Sequence of protein 2:
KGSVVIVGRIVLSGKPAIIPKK

The following describes two proteins that form a bound complex.

Sequence of protein 1:
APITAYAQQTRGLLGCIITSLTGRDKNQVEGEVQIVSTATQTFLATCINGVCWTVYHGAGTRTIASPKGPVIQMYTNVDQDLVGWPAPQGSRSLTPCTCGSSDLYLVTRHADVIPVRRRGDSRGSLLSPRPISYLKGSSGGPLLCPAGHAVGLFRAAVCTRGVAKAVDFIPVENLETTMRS

Contacts between the two chains:
Residue R22 in protein 1 interacts with residue I7 in protein 2 (closest heavy-atom distance 3.0 Å).
Residue Y17 in protein 1 interacts with residue R10 in protein 2 (closest heavy-atom distance 3.8 Å).
Residue A76 in protein 1 contacts residue S4 in protein 2 (closest heavy-atom distance 3.7 Å).
Residue S48 in protein 1 interacts with residue V6 in protein 2 (closest heavy-atom distance 2.9 Å).
Residue I46 in protein 1 contacts residue V8 in protein 2 (closest heavy-atom distance 2.8 Å).
Residue T74 in protein 1 is in contact with residue V5 in protein 2 (closest heavy-atom distance 2.8 Å).
Residue I46 in protein 1 interacts with residue V6 in protein 2 (closest heavy-atom distance 3.9 Å).
Residue I46 in protein 1 is in contact with residue G9 in protein 2 (closest heavy-atom distance 2.9 Å).
Residue Q19 in protein 1 interacts with residue G9 in protein 2 (closest heavy-atom distance 3.0 Å).
Residue R22 in protein 1 contacts residue V8 in protein 2 (closest heavy-atom distance 3.4 Å).
Residue T15 in protein 1 is in contact with residue V12 in protein 2 (closest heavy-atom distance 3.8 Å).
Residue A16 in protein 1 is in contact with residue V12 in protein 2 (closest heavy-atom distance 3.1 Å).
Residue T74 in protein 1 is in contact with residue S4 in protein 2 (closest heavy-atom distance 3.2 Å).
Residue A18 in protein 1 interacts with residue R10 in protein 2 (closest heavy-atom distance 3.3 Å).
Residue E43 in protein 1 interacts with residue S14 in protein 2 (closest heavy-atom distance 3.1 Å).
Residue A16 in protein 1 interacts with residue I11 in protein 2 (closest heavy-atom distance 3.8 Å).
Residue R73 in protein 1 interacts with residue K2 in protein 2 (closest heavy-atom distance 3.6 Å).
Residue S48 in protein 1 contacts residue V5 in protein 2 (closest heavy-atom distance 3.6 Å).
Residue R22 in protein 1 interacts with residue V6 in protein 2 (closest heavy-atom distance 3.5 Å).
Residue Q39 in protein 1 contacts residue R10 in protein 2 (closest heavy-atom distance 2.9 Å).
Residue G42 in protein 1 interacts with residue V12 in protein 2 (closest heavy-atom distance 3.9 Å).
Residue Y17 in protein 1 is in contact with residue V12 in protein 2 (closest heavy-atom distance 3.0 Å).
Residue T21 in protein 1 interacts with residue G9 in protein 2 (closest heavy-atom distance 2.9 Å).
Residue R73 in protein 1 contacts residue G3 in protein 2 (closest heavy-atom distance 3.5 Å).
Residue E43 in protein 1 interacts with residue L13 in protein 2 (closest heavy-atom distance 3.0 Å).
Residue I46 in protein 1 interacts with residue I7 in protein 2 (closest heavy-atom distance 3.3 Å).
Residue Y17 in protein 1 is in contact with residue I11 in protein 2 (closest heavy-atom distance 3.3 Å).
Residue R120 in protein 1 contacts residue I11 in protein 2 (closest heavy-atom distance 3.7 Å).
Residue S31 in protein 1 contacts residue V6 in protein 2 (closest heavy-atom distance 3.4 Å).
Residue T119 in protein 1 is in contact with residue I11 in protein 2 (closest heavy-atom distance 3.1 Å).
Residue V44 in protein 1 is in contact with residue R10 in protein 2 (closest heavy-atom distance 3.6 Å).
Residue E43 in protein 1 is in contact with residue I11 in protein 2 (closest heavy-atom distance 3.8 Å).
Residue A16 in protein 1 interacts with residue L13 in protein 2 (closest heavy-atom distance 3.4 Å).
Residue S48 in protein 1 contacts residue V8 in protein 2 (closest heavy-atom distance 3.4 Å).
Residue S31 in protein 1 is in contact with residue S4 in protein 2 (closest heavy-atom distance 2.9 Å).
Residue T30 in protein 1 is in contact with residue V6 in protein 2 (closest heavy-atom distance 3.6 Å).
Residue T15 in protein 1 contacts residue L13 in protein 2 (closest heavy-atom distance 3.4 Å).
Residue E41 in protein 1 interacts with residue R10 in protein 2 (closest heavy-atom distance 3.5 Å).
Residue C27 in protein 1 interacts with residue V8 in protein 2 (closest heavy-atom distance 3.8 Å).
Residue I46 in protein 1 interacts with residue R10 in protein 2 (closest heavy-atom distance 3.7 Å).
Residue C27 in protein 1 contacts residue V6 in protein 2 (closest heavy-atom distance 3.5 Å).
Residue V47 in protein 1 interacts with residue V6 in protein 2 (closest heavy-atom distance 3.4 Å).
Residue I75 in protein 1 interacts with residue V5 in protein 2 (closest heavy-atom distance 3.7 Å).
Residue Q19 in protein 1 contacts residue R10 in protein 2 (closest heavy-atom distance 2.8 Å).
Residue Q45 in protein 1 contacts residue I7 in protein 2 (closest heavy-atom distance 3.4 Å).
Residue V118 in protein 1 is in contact with residue L13 in protein 2 (closest heavy-atom distance 3.9 Å).
Residue T15 in protein 1 contacts residue G15 in protein 2 (closest heavy-atom distance 3.5 Å).
Residue R103 in protein 1 interacts with residue S14 in protein 2 (closest heavy-atom distance 2.9 Å).
Residue T21 in protein 1 contacts residue R10 in protein 2 (closest heavy-atom distance 3.8 Å).
Residue V44 in protein 1 interacts with residue I11 in protein 2 (closest heavy-atom distance 3.1 Å).
Residue Q45 in protein 1 is in contact with residue G9 in protein 2 (closest heavy-atom distance 3.5 Å).
Residue L155 in protein 1 interacts with residue L13 in protein 2 (closest heavy-atom distance 3.9 Å).
Residue V47 in protein 1 interacts with residue V5 in protein 2 (closest heavy-atom distance 3.3 Å).
Residue S31 in protein 1 interacts with residue G3 in protein 2 (closest heavy-atom distance 3.9 Å).
Residue A76 in protein 1 contacts residue V5 in protein 2 (closest heavy-atom distance 3.1 Å).
Residue T21 in protein 1 interacts with residue I7 in protein 2 (closest heavy-atom distance 3.9 Å).
Residue E43 in protein 1 contacts residue V12 in protein 2 (closest heavy-atom distance 3.8 Å).
Residue Q20 in protein 1 is in contact with residue V8 in protein 2 (closest heavy-atom distance 3.4 Å).
Residue G34 in protein 1 is in contact with residue S4 in protein 2 (closest heavy-atom distance 3.7 Å).
Residue T21 in protein 1 is in contact with residue V8 in protein 2 (closest heavy-atom distance 2.7 Å).